Contacts between the two chains:
Residue E108 in the second protein is in contact with residue I7 in the first protein (closest heavy-atom distance 4.0 Å).
Residue R50 in the second protein contacts residue M10 in the first protein (closest heavy-atom distance 2.7 Å).
Residue L141 in the second protein contacts residue G4 in the first protein (closest heavy-atom distance 4.0 Å).
Residue M134 in the second protein is in contact with residue S5 in the first protein (closest heavy-atom distance 3.4 Å).
Residue A45 in the second protein interacts with residue M10 in the first protein (closest heavy-atom distance 3.9 Å).
Residue M134 in the second protein interacts with residue G4 in the first protein (closest heavy-atom distance 3.6 Å).
Residue Y4 in the second protein contacts residue M10 in the first protein (closest heavy-atom distance 4.0 Å).
Residue F93 in the second protein interacts with residue I7 in the first protein (closest heavy-atom distance 3.8 Å).
Residue A94 in the second protein contacts residue L11 in the first protein (closest heavy-atom distance 3.5 Å).
Residue E136 in the second protein is in contact with residue R3 in the first protein (closest heavy-atom distance 4.9 Å).
Residue F90 in the second protein is in contact with residue I7 in the first protein (closest heavy-atom distance 4.0 Å).
Residue A94 in the second protein contacts residue I7 in the first protein (closest heavy-atom distance 3.8 Å).
Residue V58 in the second protein is in contact with residue L11 in the first protein (closest heavy-atom distance 4.2 Å).
Residue S57 in the second protein interacts with residue L11 in the first protein (closest heavy-atom distance 3.4 Å).
Residue P47 in the second protein is in contact with residue M10 in the first protein (closest heavy-atom distance 4.1 Å).
Residue F46 in the second protein is in contact with residue M10 in the first protein (closest heavy-atom distance 4.8 Å).
Residue A94 in the second protein interacts with residue A8 in the first protein (closest heavy-atom distance 4.5 Å).
Residue Y6 in the second protein interacts with residue M10 in the first protein (closest heavy-atom distance 5.0 Å).
Residue Y4 in the second protein contacts residue Q12 in the first protein (closest heavy-atom distance 2.7 Å).
Residue N56 in the second protein is in contact with residue I7 in the first protein (closest heavy-atom distance 4.7 Å).
Residue Y4 in the second protein contacts residue N9 in the first protein (closest heavy-atom distance 3.2 Å).
Residue Y4 in the second protein contacts residue E13 in the first protein (closest heavy-atom distance 4.0 Å).
Residue R105 in the second protein interacts with residue S5 in the first protein (closest heavy-atom distance 4.3 Å).
Residue F1 in the second protein contacts residue N9 in the first protein (closest heavy-atom distance 4.5 Å).
Residue R50 in the second protein contacts residue E13 in the first protein (closest heavy-atom distance 3.4 Å).
Residue F240 in the second protein is in contact with residue G4 in the first protein (closest heavy-atom distance 3.4 Å).
Residue E143 in the second protein contacts residue I6 in the first protein (closest heavy-atom distance 4.9 Å).
Residue R50 in the second protein contacts residue L11 in the first protein (closest heavy-atom distance 3.6 Å).
Residue R50 in the second protein contacts residue Q12 in the first protein (closest heavy-atom distance 2.8 Å).
Residue M134 in the second protein is in contact with residue V2 in the first protein (closest heavy-atom distance 4.8 Å).
Residue E136 in the second protein interacts with residue V2 in the first protein (closest heavy-atom distance 4.6 Å).
Residue G138 in the second protein is in contact with residue R3 in the first protein (closest heavy-atom distance 3.2 Å).
Residue D106 in the second protein interacts with residue I6 in the first protein (closest heavy-atom distance 3.2 Å).
Residue P5 in the second protein interacts with residue N9 in the first protein (closest heavy-atom distance 4.2 Å).
Residue M134 in the second protein interacts with residue R3 in the first protein (closest heavy-atom distance 4.5 Å).
Residue N139 in the second protein is in contact with residue R3 in the first protein (closest heavy-atom distance 3.9 Å).
Residue D106 in the second protein is in contact with residue A8 in the first protein (closest heavy-atom distance 4.6 Å).
Residue L239 in the second protein interacts with residue G4 in the first protein (closest heavy-atom distance 3.4 Å).
Residue V58 in the second protein is in contact with residue I7 in the first protein (closest heavy-atom distance 3.8 Å).
Residue R132 in the second protein contacts residue I7 in the first protein (closest heavy-atom distance 3.9 Å).
Residue N56 in the second protein interacts with residue L11 in the first protein (closest heavy-atom distance 3.4 Å).
Residue V107 in the second protein interacts with residue I7 in the first protein (closest heavy-atom distance 4.8 Å).
Residue P5 in the second protein interacts with residue I6 in the first protein (closest heavy-atom distance 4.3 Å).
Residue D106 in the second protein interacts with residue S5 in the first protein (closest heavy-atom distance 2.5 Å).
Residue L141 in the second protein contacts residue R3 in the first protein (closest heavy-atom distance 4.2 Å).
Residue R105 in the second protein is in contact with residue V2 in the first protein (closest heavy-atom distance 4.0 Å).
Residue D106 in the second protein contacts residue I7 in the first protein (closest heavy-atom distance 3.0 Å).
Residue Y6 in the second protein is in contact with residue I6 in the first protein (closest heavy-atom distance 3.4 Å).
Residue F1 in the second protein contacts residue E13 in the first protein (closest heavy-atom distance 4.5 Å).
Residue P55 in the second protein interacts with residue L11 in the first protein (closest heavy-atom distance 4.3 Å).
Residue D7 in the second protein contacts residue I6 in the first protein (closest heavy-atom distance 4.8 Å).
Residue V58 in the second protein contacts residue M10 in the first protein (closest heavy-atom distance 4.7 Å).
Residue A45 in the second protein interacts with residue I6 in the first protein (closest heavy-atom distance 4.7 Å).
Residue R132 in the second protein is in contact with residue I6 in the first protein (closest heavy-atom distance 3.8 Å).
Residue F240 in the second protein is in contact with residue R3 in the first protein (closest heavy-atom distance 3.2 Å).
Residue F90 in the second protein interacts with residue M10 in the first protein (closest heavy-atom distance 3.6 Å).
Residue G92 in the second protein interacts with residue I7 in the first protein (closest heavy-atom distance 3.8 Å).
Residue H173 in the second protein interacts with residue R3 in the first protein (closest heavy-atom distance 3.6 Å).

Sequence of the first protein:
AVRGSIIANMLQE

Sequence of the second protein:
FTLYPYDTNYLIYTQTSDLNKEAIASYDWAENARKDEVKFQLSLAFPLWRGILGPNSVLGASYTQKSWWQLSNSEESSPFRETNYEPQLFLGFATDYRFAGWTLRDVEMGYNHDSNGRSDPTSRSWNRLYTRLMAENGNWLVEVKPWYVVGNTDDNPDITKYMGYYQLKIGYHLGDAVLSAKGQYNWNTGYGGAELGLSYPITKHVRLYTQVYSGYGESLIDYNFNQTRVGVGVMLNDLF

This data describes a binding interaction between two proteins.